Sequence of protein 2:
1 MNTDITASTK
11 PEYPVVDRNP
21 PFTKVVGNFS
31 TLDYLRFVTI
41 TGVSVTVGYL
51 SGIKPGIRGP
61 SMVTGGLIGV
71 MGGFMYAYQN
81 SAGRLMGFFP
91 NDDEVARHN

Interface contacts:
Residue L35 in protein 2 interacts with residue W102 in protein 1 (closest heavy-atom distance 3.4 Å).
Residue T39 in protein 2 is in contact with residue W102 in protein 1 (closest heavy-atom distance 3.9 Å).
Residue L35 in protein 2 interacts with residue K105 in protein 1 (closest heavy-atom distance 4.6 Å).
Residue R58 in protein 2 is in contact with residue R85 in protein 1 (closest heavy-atom distance 5.0 Å).
Residue R36 in protein 2 interacts with residue W102 in protein 1 (closest heavy-atom distance 3.2 Å).
Residue G42 in protein 2 is in contact with residue A91 in protein 1 (closest heavy-atom distance 4.2 Å).
Residue L32 in protein 2 interacts with residue W102 in protein 1 (closest heavy-atom distance 3.6 Å).
Residue T46 in protein 2 is in contact with residue A88 in protein 1 (closest heavy-atom distance 4.1 Å).
Residue T46 in protein 2 is in contact with residue T95 in protein 1 (closest heavy-atom distance 4.4 Å).
Residue R58 in protein 2 contacts residue H84 in protein 1 (closest heavy-atom distance 4.1 Å).
Residue T39 in protein 2 is in contact with residue G98 in protein 1 (closest heavy-atom distance 3.4 Å).
Residue I40 in protein 2 contacts residue W102 in protein 1 (closest heavy-atom distance 5.0 Å).
Residue T46 in protein 2 interacts with residue A91 in protein 1 (closest heavy-atom distance 4.1 Å).
Residue Y49 in protein 2 contacts residue A88 in protein 1 (closest heavy-atom distance 3.4 Å).
Residue Y49 in protein 2 contacts residue H84 in protein 1 (closest heavy-atom distance 4.1 Å).
Residue T39 in protein 2 contacts residue T95 in protein 1 (closest heavy-atom distance 4.2 Å).
Residue M62 in protein 2 is in contact with residue A88 in protein 1 (closest heavy-atom distance 3.9 Å).
Residue G42 in protein 2 contacts residue T95 in protein 1 (closest heavy-atom distance 3.0 Å).
Residue T31 in protein 2 interacts with residue K105 in protein 1 (closest heavy-atom distance 4.0 Å).
Residue Y49 in protein 2 is in contact with residue R85 in protein 1 (closest heavy-atom distance 3.7 Å).
Residue T39 in protein 2 is in contact with residue A99 in protein 1 (closest heavy-atom distance 3.5 Å).
Residue V45 in protein 2 interacts with residue A91 in protein 1 (closest heavy-atom distance 3.7 Å).
Residue V43 in protein 2 contacts residue T95 in protein 1 (closest heavy-atom distance 3.5 Å).
Residue G59 in protein 2 is in contact with residue H84 in protein 1 (closest heavy-atom distance 3.3 Å).
Residue M62 in protein 2 is in contact with residue H84 in protein 1 (closest heavy-atom distance 3.5 Å).
Residue L32 in protein 2 contacts residue K105 in protein 1 (closest heavy-atom distance 3.6 Å).
Residue M62 in protein 2 contacts residue Y87 in protein 1 (closest heavy-atom distance 4.5 Å).
Residue L35 in protein 2 interacts with residue G98 in protein 1 (closest heavy-atom distance 4.3 Å).
Residue L35 in protein 2 contacts residue G101 in protein 1 (closest heavy-atom distance 3.4 Å).
Residue T46 in protein 2 contacts residue G92 in protein 1 (closest heavy-atom distance 3.7 Å).
Residue Y76 in protein 2 interacts with residue W102 in protein 1 (closest heavy-atom distance 4.2 Å).
Residue V38 in protein 2 interacts with residue I94 in protein 1 (closest heavy-atom distance 3.5 Å).

Sequence of protein 1:
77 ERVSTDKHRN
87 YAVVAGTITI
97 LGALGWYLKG

These two protein chains interact to form a complex.